These two protein chains interact to form a complex.

Sequence of protein 1:
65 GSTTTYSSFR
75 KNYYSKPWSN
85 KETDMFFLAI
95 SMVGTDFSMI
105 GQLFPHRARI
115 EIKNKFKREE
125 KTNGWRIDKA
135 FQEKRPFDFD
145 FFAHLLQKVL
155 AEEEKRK

Sequence of protein 2:
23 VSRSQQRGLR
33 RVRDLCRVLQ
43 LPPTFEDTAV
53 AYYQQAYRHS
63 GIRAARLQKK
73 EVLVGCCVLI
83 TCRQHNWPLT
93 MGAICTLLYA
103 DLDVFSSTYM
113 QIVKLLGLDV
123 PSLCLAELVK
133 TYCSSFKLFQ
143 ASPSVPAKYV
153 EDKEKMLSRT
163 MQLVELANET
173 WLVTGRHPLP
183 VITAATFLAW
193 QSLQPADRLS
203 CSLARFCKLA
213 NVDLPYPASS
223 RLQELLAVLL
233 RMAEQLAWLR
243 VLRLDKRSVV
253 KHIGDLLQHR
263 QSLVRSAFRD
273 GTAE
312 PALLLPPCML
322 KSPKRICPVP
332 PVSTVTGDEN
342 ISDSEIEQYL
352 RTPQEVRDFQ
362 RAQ

Residue-level contacts at the interface:
Residue A95 in protein 2 interacts with residue T69 in protein 1 (closest heavy-atom distance 3.7 Å).
Residue T92 in protein 2 contacts residue S71 in protein 1 (closest heavy-atom distance 3.9 Å).
Residue G94 in protein 2 interacts with residue S71 in protein 1 (closest heavy-atom distance 2.8 Å).
Residue R362 in protein 2 is in contact with residue D142 in protein 1 (closest heavy-atom distance 4.6 Å).
Residue H179 in protein 2 is in contact with residue S71 in protein 1 (closest heavy-atom distance 2.9 Å).
Residue A95 in protein 2 interacts with residue T68 in protein 1 (closest heavy-atom distance 4.0 Å).
Residue D105 in protein 2 is in contact with residue K75 in protein 1 (closest heavy-atom distance 3.2 Å).
Residue Y218 in protein 2 is in contact with residue Y70 in protein 1 (closest heavy-atom distance 4.6 Å).
Residue P217 in protein 2 contacts residue Y70 in protein 1 (closest heavy-atom distance 3.9 Å).
Residue S108 in protein 2 interacts with residue F73 in protein 1 (closest heavy-atom distance 4.3 Å).
Residue M93 in protein 2 is in contact with residue S71 in protein 1 (closest heavy-atom distance 3.5 Å).
Residue Y350 in protein 2 is in contact with residue F135 in protein 1 (closest heavy-atom distance 4.3 Å).
Residue D359 in protein 2 is in contact with residue P140 in protein 1 (closest heavy-atom distance 4.3 Å).
Residue L104 in protein 2 contacts residue F73 in protein 1 (closest heavy-atom distance 3.7 Å).
Residue R352 in protein 2 interacts with residue V97 in protein 1 (closest heavy-atom distance 3.1 Å).
Residue Y134 in protein 2 interacts with residue T68 in protein 1 (closest heavy-atom distance 3.9 Å).
Residue E348 in protein 2 interacts with residue K138 in protein 1 (closest heavy-atom distance 4.4 Å).
Residue A95 in protein 2 interacts with residue S66 in protein 1 (closest heavy-atom distance 3.8 Å).
Residue Q364 in protein 2 interacts with residue M103 in protein 1 (closest heavy-atom distance 3.7 Å).
Residue Q349 in protein 2 contacts residue F135 in protein 1 (closest heavy-atom distance 4.2 Å).
Residue L130 in protein 2 contacts residue T68 in protein 1 (closest heavy-atom distance 3.4 Å).
Residue R362 in protein 2 contacts residue F141 in protein 1 (closest heavy-atom distance 3.6 Å).
Residue L181 in protein 2 contacts residue T69 in protein 1 (closest heavy-atom distance 4.2 Å).
Residue T92 in protein 2 interacts with residue T68 in protein 1 (closest heavy-atom distance 3.5 Å).
Residue E356 in protein 2 is in contact with residue K138 in protein 1 (closest heavy-atom distance 3.4 Å).
Residue H179 in protein 2 interacts with residue Y70 in protein 1 (closest heavy-atom distance 3.6 Å).
Residue A95 in protein 2 is in contact with residue T67 in protein 1 (closest heavy-atom distance 3.4 Å).
Residue L91 in protein 2 contacts residue T67 in protein 1 (closest heavy-atom distance 3.4 Å).
Residue A363 in protein 2 interacts with residue F143 in protein 1 (closest heavy-atom distance 3.8 Å).
Residue L41 in protein 2 interacts with residue T67 in protein 1 (closest heavy-atom distance 3.8 Å).
Residue G94 in protein 2 is in contact with residue Y70 in protein 1 (closest heavy-atom distance 3.8 Å).
Residue T92 in protein 2 interacts with residue T67 in protein 1 (closest heavy-atom distance 3.1 Å).
Residue A363 in protein 2 contacts residue F141 in protein 1 (closest heavy-atom distance 3.4 Å).
Residue D105 in protein 2 interacts with residue F73 in protein 1 (closest heavy-atom distance 3.5 Å).
Residue L104 in protein 2 interacts with residue S72 in protein 1 (closest heavy-atom distance 3.6 Å).
Residue Q349 in protein 2 interacts with residue Q136 in protein 1 (closest heavy-atom distance 4.3 Å).
Residue A363 in protein 2 interacts with residue M103 in protein 1 (closest heavy-atom distance 3.6 Å).
Residue F360 in protein 2 interacts with residue D100 in protein 1 (closest heavy-atom distance 4.1 Å).
Residue L104 in protein 2 interacts with residue S71 in protein 1 (closest heavy-atom distance 3.9 Å).
Residue P90 in protein 2 is in contact with residue T68 in protein 1 (closest heavy-atom distance 3.8 Å).
Residue D103 in protein 2 contacts residue K75 in protein 1 (closest heavy-atom distance 3.4 Å).
Residue V106 in protein 2 contacts residue K75 in protein 1 (closest heavy-atom distance 3.3 Å).
Residue R326 in protein 2 contacts residue T126 in protein 1 (closest heavy-atom distance 4.7 Å).
Residue F360 in protein 2 contacts residue F141 in protein 1 (closest heavy-atom distance 4.2 Å).
Residue P219 in protein 2 contacts residue Y70 in protein 1 (closest heavy-atom distance 3.4 Å).
Residue T92 in protein 2 interacts with residue T69 in protein 1 (closest heavy-atom distance 2.6 Å).
Residue F360 in protein 2 is in contact with residue M103 in protein 1 (closest heavy-atom distance 4.0 Å).
Residue G94 in protein 2 contacts residue T69 in protein 1 (closest heavy-atom distance 3.7 Å).
Residue T133 in protein 2 contacts residue T67 in protein 1 (closest heavy-atom distance 3.8 Å).
Residue P182 in protein 2 interacts with residue Y70 in protein 1 (closest heavy-atom distance 3.6 Å).
Residue Q355 in protein 2 contacts residue P140 in protein 1 (closest heavy-atom distance 4.5 Å).
Residue L351 in protein 2 contacts residue K138 in protein 1 (closest heavy-atom distance 3.0 Å).
Residue L181 in protein 2 is in contact with residue T68 in protein 1 (closest heavy-atom distance 3.4 Å).
Residue T133 in protein 2 contacts residue T68 in protein 1 (closest heavy-atom distance 3.5 Å).
Residue P90 in protein 2 is in contact with residue T67 in protein 1 (closest heavy-atom distance 3.4 Å).
Residue Q349 in protein 2 is in contact with residue K138 in protein 1 (closest heavy-atom distance 3.6 Å).
Residue D359 in protein 2 is in contact with residue F141 in protein 1 (closest heavy-atom distance 4.0 Å).
Residue T98 in protein 2 interacts with residue T69 in protein 1 (closest heavy-atom distance 3.8 Å).
Residue L181 in protein 2 is in contact with residue Y70 in protein 1 (closest heavy-atom distance 3.4 Å).
Residue D103 in protein 2 contacts residue R74 in protein 1 (closest heavy-atom distance 3.5 Å).